Sequence of the second protein:
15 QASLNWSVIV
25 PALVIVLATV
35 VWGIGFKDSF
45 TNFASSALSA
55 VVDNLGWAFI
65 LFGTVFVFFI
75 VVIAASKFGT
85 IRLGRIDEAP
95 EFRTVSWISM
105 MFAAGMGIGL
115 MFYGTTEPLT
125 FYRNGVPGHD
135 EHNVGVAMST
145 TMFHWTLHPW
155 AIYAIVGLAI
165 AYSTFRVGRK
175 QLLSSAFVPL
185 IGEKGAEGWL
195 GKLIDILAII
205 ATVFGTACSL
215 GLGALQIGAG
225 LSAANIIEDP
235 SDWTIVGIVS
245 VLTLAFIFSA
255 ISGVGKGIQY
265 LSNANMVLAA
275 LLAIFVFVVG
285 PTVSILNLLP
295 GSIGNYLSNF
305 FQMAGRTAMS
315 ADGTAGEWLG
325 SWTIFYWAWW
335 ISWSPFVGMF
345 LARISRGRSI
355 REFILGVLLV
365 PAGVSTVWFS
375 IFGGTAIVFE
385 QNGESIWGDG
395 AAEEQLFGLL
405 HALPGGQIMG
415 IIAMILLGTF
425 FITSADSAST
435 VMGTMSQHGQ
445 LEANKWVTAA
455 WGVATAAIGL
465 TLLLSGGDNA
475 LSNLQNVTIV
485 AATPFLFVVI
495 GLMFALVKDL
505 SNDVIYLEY

The following describes two proteins that form a bound complex.

Contacts between the two chains:
Residue G309 in the first protein interacts with residue G295 in the second protein (closest heavy-atom distance 3.3 Å).
Residue W61 in the first protein contacts residue N291 in the second protein (closest heavy-atom distance 3.3 Å).
Residue E532 in the first protein interacts with residue V508 in the second protein (closest heavy-atom distance 4.0 Å).
Residue I64 in the first protein is in contact with residue P294 in the second protein (closest heavy-atom distance 3.8 Å).
Residue Q306 in the first protein is in contact with residue N299 in the second protein (closest heavy-atom distance 3.5 Å).
Residue M313 in the first protein interacts with residue V138 in the second protein (closest heavy-atom distance 3.2 Å).
Residue M313 in the first protein interacts with residue L292 in the second protein (closest heavy-atom distance 4.0 Å).
Residue F305 in the first protein contacts residue N299 in the second protein (closest heavy-atom distance 4.3 Å).
Residue D316 in the first protein contacts residue H136 in the second protein (closest heavy-atom distance 3.8 Å).
Residue Q306 in the first protein contacts residue S302 in the second protein (closest heavy-atom distance 3.2 Å).
Residue N58 in the first protein interacts with residue V287 in the second protein (closest heavy-atom distance 3.5 Å).
Residue S314 in the first protein contacts residue V138 in the second protein (closest heavy-atom distance 5.0 Å).
Residue A312 in the first protein interacts with residue N291 in the second protein (closest heavy-atom distance 3.2 Å).
Residue G317 in the first protein is in contact with residue Q385 in the second protein (closest heavy-atom distance 3.4 Å).
Residue M313 in the first protein contacts residue I381 in the second protein (closest heavy-atom distance 3.8 Å).
Residue A308 in the first protein contacts residue G298 in the second protein (closest heavy-atom distance 4.5 Å).
Residue W61 in the first protein is in contact with residue L290 in the second protein (closest heavy-atom distance 3.4 Å).
Residue G60 in the first protein contacts residue N291 in the second protein (closest heavy-atom distance 4.9 Å).
Residue V529 in the first protein is in contact with residue I90 in the second protein (closest heavy-atom distance 4.2 Å).
Residue F305 in the first protein interacts with residue L301 in the second protein (closest heavy-atom distance 3.3 Å).
Residue Q306 in the first protein contacts residue G298 in the second protein (closest heavy-atom distance 4.4 Å).
Residue G317 in the first protein interacts with residue V138 in the second protein (closest heavy-atom distance 4.4 Å).
Residue R528 in the first protein interacts with residue E512 in the second protein (closest heavy-atom distance 3.1 Å).
Residue T311 in the first protein is in contact with residue L292 in the second protein (closest heavy-atom distance 4.9 Å).
Residue G309 in the first protein contacts residue G298 in the second protein (closest heavy-atom distance 3.8 Å).
Residue D57 in the first protein interacts with residue V287 in the second protein (closest heavy-atom distance 2.9 Å).
Residue M313 in the first protein interacts with residue Q385 in the second protein (closest heavy-atom distance 3.6 Å).
Residue M313 in the first protein contacts residue S288 in the second protein (closest heavy-atom distance 3.5 Å).
Residue S302 in the first protein is in contact with residue S302 in the second protein (closest heavy-atom distance 4.8 Å).
Residue Q306 in the first protein is in contact with residue N303 in the second protein (closest heavy-atom distance 3.9 Å).
Residue R528 in the first protein interacts with residue V508 in the second protein (closest heavy-atom distance 4.1 Å).
Residue W61 in the first protein is in contact with residue V287 in the second protein (closest heavy-atom distance 5.0 Å).
Residue L65 in the first protein contacts residue L293 in the second protein (closest heavy-atom distance 4.8 Å).
Residue F305 in the first protein is in contact with residue G298 in the second protein (closest heavy-atom distance 3.3 Å).
Residue R525 in the first protein is in contact with residue D91 in the second protein (closest heavy-atom distance 3.9 Å).
Residue D316 in the first protein interacts with residue V138 in the second protein (closest heavy-atom distance 3.8 Å).
Residue R522 in the first protein interacts with residue D91 in the second protein (closest heavy-atom distance 4.5 Å).
Residue R518 in the first protein contacts residue D91 in the second protein (closest heavy-atom distance 2.7 Å).
Residue M313 in the first protein interacts with residue N291 in the second protein (closest heavy-atom distance 4.1 Å).
Residue T311 in the first protein is in contact with residue N291 in the second protein (closest heavy-atom distance 2.8 Å).
Residue R527 in the first protein contacts residue E512 in the second protein (closest heavy-atom distance 4.2 Å).
Residue M313 in the first protein contacts residue G378 in the second protein (closest heavy-atom distance 4.5 Å).
Residue F72 in the first protein contacts residue L301 in the second protein (closest heavy-atom distance 4.9 Å).
Residue T311 in the first protein contacts residue G295 in the second protein (closest heavy-atom distance 4.6 Å).
Residue R525 in the first protein interacts with residue I90 in the second protein (closest heavy-atom distance 3.8 Å).
Residue W61 in the first protein contacts residue P294 in the second protein (closest heavy-atom distance 3.9 Å).
Residue W61 in the first protein contacts residue L293 in the second protein (closest heavy-atom distance 4.6 Å).
Residue L65 in the first protein is in contact with residue I297 in the second protein (closest heavy-atom distance 4.7 Å).
Residue G309 in the first protein interacts with residue N299 in the second protein (closest heavy-atom distance 4.3 Å).
Residue D316 in the first protein interacts with residue Q385 in the second protein (closest heavy-atom distance 2.8 Å).
Residue M313 in the first protein contacts residue V382 in the second protein (closest heavy-atom distance 3.5 Å).
Residue A524 in the first protein contacts residue E512 in the second protein (closest heavy-atom distance 4.1 Å).
Residue D316 in the first protein contacts residue Y126 in the second protein (closest heavy-atom distance 2.5 Å).
Residue A308 in the first protein contacts residue P294 in the second protein (closest heavy-atom distance 3.9 Å).
Residue L65 in the first protein interacts with residue P294 in the second protein (closest heavy-atom distance 3.4 Å).
Residue F305 in the first protein is in contact with residue S302 in the second protein (closest heavy-atom distance 3.7 Å).
Residue G309 in the first protein is in contact with residue P294 in the second protein (closest heavy-atom distance 3.2 Å).
Residue A521 in the first protein contacts residue D91 in the second protein (closest heavy-atom distance 3.5 Å).

Sequence of the first protein:
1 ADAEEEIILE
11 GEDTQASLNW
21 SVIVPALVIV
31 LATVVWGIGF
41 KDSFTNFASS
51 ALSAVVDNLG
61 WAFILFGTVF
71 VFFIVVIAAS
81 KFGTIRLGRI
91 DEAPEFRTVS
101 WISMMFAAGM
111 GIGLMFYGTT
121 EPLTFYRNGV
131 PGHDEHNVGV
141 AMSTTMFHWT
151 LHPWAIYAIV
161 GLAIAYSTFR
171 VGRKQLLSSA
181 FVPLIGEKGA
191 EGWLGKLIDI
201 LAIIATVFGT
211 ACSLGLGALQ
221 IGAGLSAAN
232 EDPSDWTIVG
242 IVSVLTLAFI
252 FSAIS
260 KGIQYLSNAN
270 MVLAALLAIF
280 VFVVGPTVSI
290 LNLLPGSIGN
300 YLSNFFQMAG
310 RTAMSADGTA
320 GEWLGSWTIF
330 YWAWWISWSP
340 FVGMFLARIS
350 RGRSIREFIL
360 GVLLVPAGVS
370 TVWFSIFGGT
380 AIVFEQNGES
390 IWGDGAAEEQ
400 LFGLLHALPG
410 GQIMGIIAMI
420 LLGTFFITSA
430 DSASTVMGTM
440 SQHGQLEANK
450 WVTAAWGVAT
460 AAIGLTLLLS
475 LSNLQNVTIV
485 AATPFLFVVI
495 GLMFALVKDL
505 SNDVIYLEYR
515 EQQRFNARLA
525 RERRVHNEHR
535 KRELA